This data describes a binding interaction between two proteins.

Contacts between the two chains:
Residue C202 in the first protein contacts residue Q3 in the second protein (closest heavy-atom distance 3.9 Å).
Residue W204 in the first protein contacts residue A2 in the second protein (closest heavy-atom distance 2.8 Å).
Residue R106 in the first protein contacts residue A2 in the second protein (closest heavy-atom distance 3.3 Å).
Residue M560 in the first protein contacts residue T37 in the second protein (closest heavy-atom distance 3.7 Å).
Residue V104 in the first protein interacts with residue A2 in the second protein (closest heavy-atom distance 4.1 Å).
Residue C202 in the first protein contacts residue W4 in the second protein (closest heavy-atom distance 2.9 Å).
Residue W204 in the first protein contacts residue W4 in the second protein (closest heavy-atom distance 3.4 Å).
Residue R561 in the first protein contacts residue R18 in the second protein (closest heavy-atom distance 4.2 Å).
Residue Y556 in the first protein interacts with residue S13 in the second protein (closest heavy-atom distance 3.2 Å).
Residue S564 in the first protein interacts with residue L34 in the second protein (closest heavy-atom distance 2.8 Å).
Residue S564 in the first protein contacts residue T37 in the second protein (closest heavy-atom distance 4.2 Å).
Residue R568 in the first protein interacts with residue Y36 in the second protein (closest heavy-atom distance 3.4 Å).
Residue Q607 in the first protein contacts residue K7 in the second protein (closest heavy-atom distance 4.2 Å).
Residue I552 in the first protein contacts residue W10 in the second protein (closest heavy-atom distance 3.6 Å).
Residue S549 in the first protein interacts with residue V12 in the second protein (closest heavy-atom distance 3.6 Å).
Residue I552 in the first protein interacts with residue S13 in the second protein (closest heavy-atom distance 3.8 Å).
Residue P528 in the first protein is in contact with residue R18 in the second protein (closest heavy-atom distance 3.2 Å).
Residue W204 in the first protein contacts residue Q3 in the second protein (closest heavy-atom distance 3.2 Å).
Residue Y553 in the first protein is in contact with residue V12 in the second protein (closest heavy-atom distance 3.1 Å).
Residue F203 in the first protein contacts residue Q3 in the second protein (closest heavy-atom distance 3.6 Å).
Residue S564 in the first protein interacts with residue G35 in the second protein (closest heavy-atom distance 3.9 Å).
Residue E321 in the first protein contacts residue A2 in the second protein (closest heavy-atom distance 3.8 Å).
Residue Y553 in the first protein contacts residue S13 in the second protein (closest heavy-atom distance 3.8 Å).
Residue R561 in the first protein is in contact with residue Y19 in the second protein (closest heavy-atom distance 3.4 Å).
Residue C615 in the first protein is in contact with residue T37 in the second protein (closest heavy-atom distance 3.6 Å).
Residue M192 in the first protein interacts with residue Q3 in the second protein (closest heavy-atom distance 4.1 Å).
Residue Y554 in the first protein interacts with residue N16 in the second protein (closest heavy-atom distance 4.0 Å).
Residue G557 in the first protein contacts residue Y19 in the second protein (closest heavy-atom distance 4.2 Å).
Residue E611 in the first protein is in contact with residue R119 in the second protein (closest heavy-atom distance 3.8 Å).
Residue F203 in the first protein interacts with residue W4 in the second protein (closest heavy-atom distance 4.0 Å).
Residue E617 in the first protein contacts residue K45 in the second protein (closest heavy-atom distance 3.2 Å).
Residue F203 in the first protein contacts residue A2 in the second protein (closest heavy-atom distance 3.2 Å).
Residue Q607 in the first protein interacts with residue W4 in the second protein (closest heavy-atom distance 3.0 Å).
Residue P609 in the first protein interacts with residue W10 in the second protein (closest heavy-atom distance 3.6 Å).
Residue V104 in the first protein contacts residue Q3 in the second protein (closest heavy-atom distance 3.3 Å).
Residue K565 in the first protein contacts residue T33 in the second protein (closest heavy-atom distance 3.3 Å).
Residue R561 in the first protein is in contact with residue G20 in the second protein (closest heavy-atom distance 4.0 Å).
Residue R561 in the first protein contacts residue T33 in the second protein (closest heavy-atom distance 3.6 Å).
Residue I530 in the first protein contacts residue Y19 in the second protein (closest heavy-atom distance 3.5 Å).
Residue I530 in the first protein is in contact with residue R18 in the second protein (closest heavy-atom distance 3.4 Å).
Residue R571 in the first protein is in contact with residue V40 in the second protein (closest heavy-atom distance 3.6 Å).
Residue Q548 in the first protein contacts residue V5 in the second protein (closest heavy-atom distance 3.4 Å).
Residue M560 in the first protein is in contact with residue G35 in the second protein (closest heavy-atom distance 3.4 Å).
Residue Y553 in the first protein is in contact with residue N16 in the second protein (closest heavy-atom distance 2.7 Å).
Residue L542 in the first protein is in contact with residue W10 in the second protein (closest heavy-atom distance 3.7 Å).
Residue S196 in the first protein contacts residue Q3 in the second protein (closest heavy-atom distance 3.5 Å).
Residue G557 in the first protein contacts residue S13 in the second protein (closest heavy-atom distance 3.4 Å).
Residue I552 in the first protein interacts with residue V12 in the second protein (closest heavy-atom distance 4.1 Å).
Residue E611 in the first protein interacts with residue T37 in the second protein (closest heavy-atom distance 3.6 Å).
Residue R568 in the first protein is in contact with residue L34 in the second protein (closest heavy-atom distance 3.3 Å).
Residue L567 in the first protein is in contact with residue V40 in the second protein (closest heavy-atom distance 3.6 Å).
Residue Y556 in the first protein contacts residue W10 in the second protein (closest heavy-atom distance 3.8 Å).
Residue R558 in the first protein interacts with residue Y19 in the second protein (closest heavy-atom distance 3.5 Å).
Residue A527 in the first protein is in contact with residue R18 in the second protein (closest heavy-atom distance 3.4 Å).
Residue R568 in the first protein contacts residue T33 in the second protein (closest heavy-atom distance 4.2 Å).
Residue Q607 in the first protein is in contact with residue W10 in the second protein (closest heavy-atom distance 3.7 Å).
Residue E611 in the first protein is in contact with residue H38 in the second protein (closest heavy-atom distance 3.5 Å).
Residue G107 in the first protein is in contact with residue A2 in the second protein (closest heavy-atom distance 3.7 Å).
Residue Q105 in the first protein interacts with residue A2 in the second protein (closest heavy-atom distance 4.0 Å).
Residue Y553 in the first protein is in contact with residue L15 in the second protein (closest heavy-atom distance 3.5 Å).

Sequence of the first protein:
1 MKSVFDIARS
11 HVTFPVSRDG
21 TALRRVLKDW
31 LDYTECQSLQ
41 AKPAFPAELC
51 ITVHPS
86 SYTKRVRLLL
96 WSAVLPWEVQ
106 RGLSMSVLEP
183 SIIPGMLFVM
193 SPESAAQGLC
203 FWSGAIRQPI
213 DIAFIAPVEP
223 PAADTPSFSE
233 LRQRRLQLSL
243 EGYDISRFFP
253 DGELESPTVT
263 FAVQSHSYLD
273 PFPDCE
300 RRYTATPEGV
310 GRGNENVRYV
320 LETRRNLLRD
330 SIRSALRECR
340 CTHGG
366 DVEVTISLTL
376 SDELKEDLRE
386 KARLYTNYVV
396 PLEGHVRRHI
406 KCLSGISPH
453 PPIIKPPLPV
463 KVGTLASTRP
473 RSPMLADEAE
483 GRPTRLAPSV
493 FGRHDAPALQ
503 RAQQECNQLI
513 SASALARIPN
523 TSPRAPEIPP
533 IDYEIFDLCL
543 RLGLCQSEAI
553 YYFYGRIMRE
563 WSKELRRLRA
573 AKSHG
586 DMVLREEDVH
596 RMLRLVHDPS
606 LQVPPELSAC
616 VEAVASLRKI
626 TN

Sequence of the second protein:
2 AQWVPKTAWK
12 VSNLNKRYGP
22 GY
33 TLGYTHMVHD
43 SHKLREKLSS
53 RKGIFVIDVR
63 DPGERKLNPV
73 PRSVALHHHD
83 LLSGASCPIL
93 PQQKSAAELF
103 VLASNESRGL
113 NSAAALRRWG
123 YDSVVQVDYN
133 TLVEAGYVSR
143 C